Residue-level contacts at the interface:
Residue L87 in protein 1 contacts residue A47 in protein 2 (closest heavy-atom distance 4.7 Å).
Residue L87 in protein 1 contacts residue Q46 in protein 2 (closest heavy-atom distance 4.0 Å).
Residue R95 in protein 1 is in contact with residue K34 in protein 2 (closest heavy-atom distance 4.1 Å).
Residue L91 in protein 1 interacts with residue Q41 in protein 2 (closest heavy-atom distance 3.5 Å).
Residue L87 in protein 1 is in contact with residue A42 in protein 2 (closest heavy-atom distance 3.8 Å).
Residue L91 in protein 1 contacts residue A42 in protein 2 (closest heavy-atom distance 4.8 Å).
Residue L87 in protein 1 interacts with residue F50 in protein 2 (closest heavy-atom distance 3.9 Å).
Residue L88 in protein 1 contacts residue F50 in protein 2 (closest heavy-atom distance 3.3 Å).
Residue L88 in protein 1 contacts residue K34 in protein 2 (closest heavy-atom distance 4.2 Å).
Residue L87 in protein 1 is in contact with residue L38 in protein 2 (closest heavy-atom distance 4.0 Å).
Residue L88 in protein 1 is in contact with residue L38 in protein 2 (closest heavy-atom distance 3.6 Å).
Residue L91 in protein 1 is in contact with residue L38 in protein 2 (closest heavy-atom distance 3.5 Å).

These two protein chains interact to form a complex.

Sequence of protein 1:
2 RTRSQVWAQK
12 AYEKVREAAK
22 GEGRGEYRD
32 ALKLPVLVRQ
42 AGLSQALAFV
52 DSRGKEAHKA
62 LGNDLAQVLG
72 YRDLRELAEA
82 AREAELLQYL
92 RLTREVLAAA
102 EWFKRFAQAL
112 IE

Sequence of protein 2:
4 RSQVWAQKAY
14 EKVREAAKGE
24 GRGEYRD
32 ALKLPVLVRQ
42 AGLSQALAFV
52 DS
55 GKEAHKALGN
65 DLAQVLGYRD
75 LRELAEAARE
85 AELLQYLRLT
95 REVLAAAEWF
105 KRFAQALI